Sequence of chain B:
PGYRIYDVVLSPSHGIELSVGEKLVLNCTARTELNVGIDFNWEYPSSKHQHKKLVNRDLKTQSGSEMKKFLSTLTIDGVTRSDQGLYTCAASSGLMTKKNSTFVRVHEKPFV

This data describes a binding interaction between two proteins.

Sequence of chain A:
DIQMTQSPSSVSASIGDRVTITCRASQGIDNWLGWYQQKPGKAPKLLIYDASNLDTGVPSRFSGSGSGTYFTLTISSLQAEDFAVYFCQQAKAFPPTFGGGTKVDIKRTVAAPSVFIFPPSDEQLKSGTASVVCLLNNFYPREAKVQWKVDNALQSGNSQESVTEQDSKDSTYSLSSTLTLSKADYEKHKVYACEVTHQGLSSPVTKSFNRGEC

Contacts between the two chains:
Residue A91 in chain A contacts residue Y5 in chain B (closest heavy-atom distance 4.9 Å).
Residue W32 in chain A is in contact with residue R6 in chain B (closest heavy-atom distance 3.1 Å).
Residue A93 in chain A contacts residue Y5 in chain B (closest heavy-atom distance 4.6 Å).
Residue F94 in chain A interacts with residue P3 in chain B (closest heavy-atom distance 4.2 Å).
Residue K92 in chain A is in contact with residue G4 in chain B (closest heavy-atom distance 3.6 Å).
Residue K92 in chain A interacts with residue P3 in chain B (closest heavy-atom distance 3.3 Å).
Residue P96 in chain A contacts residue L97 in chain B (closest heavy-atom distance 4.3 Å).
Residue F94 in chain A interacts with residue Y5 in chain B (closest heavy-atom distance 3.7 Å).
Residue F94 in chain A is in contact with residue L97 in chain B (closest heavy-atom distance 3.6 Å).
Residue W32 in chain A contacts residue I7 in chain B (closest heavy-atom distance 4.2 Å).
Residue A91 in chain A interacts with residue M98 in chain B (closest heavy-atom distance 4.4 Å).
Residue A93 in chain A is in contact with residue P3 in chain B (closest heavy-atom distance 2.5 Å).
Residue W32 in chain A contacts residue M98 in chain B (closest heavy-atom distance 4.8 Å).
Residue W32 in chain A interacts with residue K100 in chain B (closest heavy-atom distance 4.4 Å).
Residue K92 in chain A is in contact with residue E35 in chain B (closest heavy-atom distance 3.4 Å).
Residue A91 in chain A is in contact with residue R6 in chain B (closest heavy-atom distance 4.4 Å).
Residue A93 in chain A interacts with residue G4 in chain B (closest heavy-atom distance 4.7 Å).
Residue K92 in chain A contacts residue R6 in chain B (closest heavy-atom distance 4.1 Å).
Residue K92 in chain A contacts residue Y5 in chain B (closest heavy-atom distance 3.0 Å).
Residue D30 in chain A is in contact with residue R6 in chain B (closest heavy-atom distance 4.6 Å).